Sequence of chain B:
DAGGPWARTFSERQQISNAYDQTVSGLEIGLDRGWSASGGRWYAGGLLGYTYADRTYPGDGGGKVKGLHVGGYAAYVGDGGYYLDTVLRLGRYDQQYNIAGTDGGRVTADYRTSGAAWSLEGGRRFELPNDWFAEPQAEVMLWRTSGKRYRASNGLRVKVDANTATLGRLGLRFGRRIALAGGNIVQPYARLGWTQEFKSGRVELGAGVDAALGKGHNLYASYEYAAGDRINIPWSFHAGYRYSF

Interface contacts:
Residue R128 in chain B is in contact with residue D132 in chain A (closest heavy-atom distance 2.9 Å).
Residue T130 in chain B is in contact with residue V129 in chain A (closest heavy-atom distance 3.2 Å).
Residue Y79 in chain B is in contact with residue A174 in chain A (closest heavy-atom distance 3.4 Å).
Residue I121 in chain B contacts residue A174 in chain A (closest heavy-atom distance 3.8 Å).
Residue R128 in chain B interacts with residue A131 in chain A (closest heavy-atom distance 3.6 Å).
Residue K181 in chain B interacts with residue G177 in chain A (closest heavy-atom distance 4.3 Å).
Residue D125 in chain B interacts with residue K170 in chain A (closest heavy-atom distance 3.8 Å).
Residue V180 in chain B is in contact with residue R179 in chain A (closest heavy-atom distance 3.4 Å).
Residue Y133 in chain B contacts residue G127 in chain A (closest heavy-atom distance 4.5 Å).
Residue R179 in chain B contacts residue R179 in chain A (closest heavy-atom distance 4.0 Å).
Residue V180 in chain B is in contact with residue V129 in chain A (closest heavy-atom distance 4.2 Å).
Residue A174 in chain B is in contact with residue I121 in chain A (closest heavy-atom distance 3.8 Å).
Residue V182 in chain B is in contact with residue G177 in chain A (closest heavy-atom distance 4.0 Å).
Residue L178 in chain B contacts residue Y133 in chain A (closest heavy-atom distance 4.2 Å).
Residue Y172 in chain B interacts with residue V129 in chain A (closest heavy-atom distance 3.7 Å).
Residue Y42 in chain B interacts with residue N176 in chain A (closest heavy-atom distance 3.3 Å).
Residue R179 in chain B interacts with residue D183 in chain A (closest heavy-atom distance 3.3 Å).
Residue D183 in chain B interacts with residue R179 in chain A (closest heavy-atom distance 3.3 Å).
Residue G127 in chain B interacts with residue Y133 in chain A (closest heavy-atom distance 4.5 Å).
Residue N176 in chain B is in contact with residue R77 in chain A (closest heavy-atom distance 4.0 Å).
Residue A174 in chain B is in contact with residue Y119 in chain A (closest heavy-atom distance 3.9 Å).
Residue N185 in chain B is in contact with residue N176 in chain A (closest heavy-atom distance 3.6 Å).
Residue N176 in chain B is in contact with residue K221 in chain A (closest heavy-atom distance 3.5 Å).
Residue R179 in chain B is in contact with residue V180 in chain A (closest heavy-atom distance 3.4 Å).
Residue N176 in chain B contacts residue Y42 in chain A (closest heavy-atom distance 3.3 Å).
Residue T130 in chain B contacts residue R128 in chain A (closest heavy-atom distance 4.1 Å).
Residue V129 in chain B contacts residue V180 in chain A (closest heavy-atom distance 4.2 Å).
Residue Y119 in chain B interacts with residue A174 in chain A (closest heavy-atom distance 3.9 Å).
Residue R77 in chain B interacts with residue S175 in chain A (closest heavy-atom distance 2.9 Å).
Residue G127 in chain B contacts residue D132 in chain A (closest heavy-atom distance 3.1 Å).
Residue S175 in chain B is in contact with residue Y42 in chain A (closest heavy-atom distance 3.7 Å).
Residue G177 in chain B interacts with residue D183 in chain A (closest heavy-atom distance 3.3 Å).
Residue A131 in chain B is in contact with residue L178 in chain A (closest heavy-atom distance 3.6 Å).
Residue K170 in chain B interacts with residue D125 in chain A (closest heavy-atom distance 3.8 Å).
Residue A174 in chain B interacts with residue Y79 in chain A (closest heavy-atom distance 3.4 Å).
Residue R77 in chain B is in contact with residue N176 in chain A (closest heavy-atom distance 4.0 Å).
Residue K221 in chain B contacts residue N176 in chain A (closest heavy-atom distance 3.5 Å).
Residue Y42 in chain B is in contact with residue S175 in chain A (closest heavy-atom distance 3.7 Å).
Residue A131 in chain B is in contact with residue R128 in chain A (closest heavy-atom distance 3.6 Å).
Residue Y133 in chain B contacts residue L178 in chain A (closest heavy-atom distance 4.2 Å).
Residue S175 in chain B contacts residue R77 in chain A (closest heavy-atom distance 2.9 Å).
Residue G177 in chain B is in contact with residue K181 in chain A (closest heavy-atom distance 4.3 Å).
Residue R179 in chain B is in contact with residue K181 in chain A (closest heavy-atom distance 2.6 Å).
Residue N176 in chain B is in contact with residue N185 in chain A (closest heavy-atom distance 3.6 Å).
Residue K181 in chain B is in contact with residue R179 in chain A (closest heavy-atom distance 2.6 Å).
Residue S175 in chain B contacts residue Y79 in chain A (closest heavy-atom distance 3.1 Å).
Residue D132 in chain B contacts residue R128 in chain A (closest heavy-atom distance 2.9 Å).
Residue K181 in chain B is in contact with residue L178 in chain A (closest heavy-atom distance 3.6 Å).
Residue G177 in chain B is in contact with residue V182 in chain A (closest heavy-atom distance 4.0 Å).
Residue V129 in chain B interacts with residue Y172 in chain A (closest heavy-atom distance 3.7 Å).
Residue R128 in chain B contacts residue T130 in chain A (closest heavy-atom distance 4.1 Å).
Residue D183 in chain B contacts residue G177 in chain A (closest heavy-atom distance 3.3 Å).
Residue L178 in chain B interacts with residue A131 in chain A (closest heavy-atom distance 3.6 Å).
Residue Y79 in chain B is in contact with residue S175 in chain A (closest heavy-atom distance 3.1 Å).
Residue D132 in chain B contacts residue G127 in chain A (closest heavy-atom distance 3.1 Å).
Residue T130 in chain B contacts residue T130 in chain A (closest heavy-atom distance 2.5 Å).
Residue L178 in chain B contacts residue K181 in chain A (closest heavy-atom distance 3.6 Å).
Residue V129 in chain B interacts with residue A131 in chain A (closest heavy-atom distance 4.3 Å).
Residue V129 in chain B interacts with residue T130 in chain A (closest heavy-atom distance 3.2 Å).
Residue A131 in chain B contacts residue V129 in chain A (closest heavy-atom distance 4.3 Å).

Sequence of chain A:
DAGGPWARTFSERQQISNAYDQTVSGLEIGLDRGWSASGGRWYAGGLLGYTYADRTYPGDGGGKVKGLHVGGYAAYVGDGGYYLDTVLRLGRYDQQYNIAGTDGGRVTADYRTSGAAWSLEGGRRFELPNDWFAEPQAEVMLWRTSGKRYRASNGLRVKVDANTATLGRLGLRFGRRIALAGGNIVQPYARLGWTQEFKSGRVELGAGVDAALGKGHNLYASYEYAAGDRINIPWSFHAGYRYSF

This data describes a binding interaction between two proteins.